Sequence of chain A:
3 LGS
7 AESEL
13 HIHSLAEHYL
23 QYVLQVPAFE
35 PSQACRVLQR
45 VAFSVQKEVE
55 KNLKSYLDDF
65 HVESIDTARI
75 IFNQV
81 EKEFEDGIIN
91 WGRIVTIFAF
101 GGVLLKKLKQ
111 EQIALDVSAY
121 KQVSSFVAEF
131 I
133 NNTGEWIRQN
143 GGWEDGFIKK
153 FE

These two protein chains interact to form a complex.

Interface contacts:
Residue V79 in chain A is in contact with residue L12 in chain B (closest heavy-atom distance 3.6 Å).
Residue N90 in chain A interacts with residue A16 in chain B (closest heavy-atom distance 4.1 Å).
Residue V49 in chain A is in contact with residue I15 in chain B (closest heavy-atom distance 4.1 Å).
Residue Y60 in chain A contacts residue I8 in chain B (closest heavy-atom distance 3.6 Å).
Residue E52 in chain A interacts with residue I15 in chain B (closest heavy-atom distance 3.4 Å).
Residue F153 in chain A interacts with residue L19 in chain B (closest heavy-atom distance 4.0 Å).
Residue V79 in chain A interacts with residue G9 in chain B (closest heavy-atom distance 3.7 Å).
Residue V95 in chain A is in contact with residue L19 in chain B (closest heavy-atom distance 4.0 Å).
Residue R93 in chain A contacts residue A16 in chain B (closest heavy-atom distance 3.5 Å).
Residue E85 in chain A contacts residue R13 in chain B (closest heavy-atom distance 3.0 Å).
Residue N90 in chain A contacts residue D17 in chain B (closest heavy-atom distance 3.0 Å).
Residue F100 in chain A contacts residue L12 in chain B (closest heavy-atom distance 3.9 Å).
Residue K152 in chain A contacts residue E24 in chain B (closest heavy-atom distance 4.5 Å).
Residue F84 in chain A contacts residue R13 in chain B (closest heavy-atom distance 4.8 Å).
Residue G92 in chain A contacts residue N20 in chain B (closest heavy-atom distance 3.2 Å).
Residue F153 in chain A is in contact with residue Y23 in chain B (closest heavy-atom distance 3.6 Å).
Residue K152 in chain A is in contact with residue N20 in chain B (closest heavy-atom distance 2.8 Å).
Residue L57 in chain A contacts residue I8 in chain B (closest heavy-atom distance 4.4 Å).
Residue L57 in chain A interacts with residue I15 in chain B (closest heavy-atom distance 4.8 Å).
Residue L61 in chain A is in contact with residue I8 in chain B (closest heavy-atom distance 4.2 Å).
Residue D63 in chain A is in contact with residue W4 in chain B (closest heavy-atom distance 3.7 Å).
Residue D86 in chain A contacts residue R13 in chain B (closest heavy-atom distance 3.5 Å).
Residue T96 in chain A is in contact with residue L12 in chain B (closest heavy-atom distance 3.8 Å).
Residue K82 in chain A contacts residue A5 in chain B (closest heavy-atom distance 4.4 Å).
Residue T96 in chain A is in contact with residue I15 in chain B (closest heavy-atom distance 4.4 Å).
Residue K82 in chain A is in contact with residue G9 in chain B (closest heavy-atom distance 3.9 Å).
Residue K82 in chain A interacts with residue R13 in chain B (closest heavy-atom distance 2.9 Å).
Residue W91 in chain A interacts with residue N20 in chain B (closest heavy-atom distance 3.5 Å).
Residue V79 in chain A is in contact with residue I8 in chain B (closest heavy-atom distance 3.7 Å).
Residue R44 in chain A is in contact with residue Y23 in chain B (closest heavy-atom distance 3.8 Å).
Residue Q78 in chain A is in contact with residue A5 in chain B (closest heavy-atom distance 3.8 Å).
Residue I75 in chain A contacts residue W4 in chain B (closest heavy-atom distance 3.8 Å).
Residue V49 in chain A interacts with residue L19 in chain B (closest heavy-atom distance 4.1 Å).
Residue F64 in chain A contacts residue W4 in chain B (closest heavy-atom distance 3.5 Å).
Residue Q78 in chain A contacts residue W4 in chain B (closest heavy-atom distance 4.2 Å).
Residue N90 in chain A is in contact with residue N20 in chain B (closest heavy-atom distance 3.5 Å).
Residue V53 in chain A contacts residue I15 in chain B (closest heavy-atom distance 4.2 Å).
Residue V45 in chain A contacts residue L19 in chain B (closest heavy-atom distance 3.9 Å).
Residue R93 in chain A is in contact with residue R13 in chain B (closest heavy-atom distance 3.3 Å).
Residue F64 in chain A contacts residue I8 in chain B (closest heavy-atom distance 3.6 Å).
Residue L57 in chain A contacts residue Q11 in chain B (closest heavy-atom distance 3.7 Å).
Residue T96 in chain A interacts with residue A16 in chain B (closest heavy-atom distance 3.6 Å).
Residue V53 in chain A interacts with residue L12 in chain B (closest heavy-atom distance 3.7 Å).
Residue F100 in chain A is in contact with residue I8 in chain B (closest heavy-atom distance 4.0 Å).
Residue Y60 in chain A interacts with residue E7 in chain B (closest heavy-atom distance 3.8 Å).
Residue E83 in chain A interacts with residue L12 in chain B (closest heavy-atom distance 3.5 Å).
Residue K152 in chain A interacts with residue Y23 in chain B (closest heavy-atom distance 2.7 Å).
Residue E83 in chain A contacts residue R13 in chain B (closest heavy-atom distance 2.9 Å).
Residue V79 in chain A interacts with residue A5 in chain B (closest heavy-atom distance 4.1 Å).
Residue Y60 in chain A contacts residue W4 in chain B (closest heavy-atom distance 4.1 Å).
Residue V79 in chain A interacts with residue W4 in chain B (closest heavy-atom distance 4.4 Å).
Residue Q78 in chain A interacts with residue E3 in chain B (closest heavy-atom distance 4.2 Å).
Residue G92 in chain A contacts residue L19 in chain B (closest heavy-atom distance 4.0 Å).
Residue K82 in chain A is in contact with residue A10 in chain B (closest heavy-atom distance 3.9 Å).
Residue E83 in chain A contacts residue G9 in chain B (closest heavy-atom distance 3.6 Å).
Residue E83 in chain A contacts residue A16 in chain B (closest heavy-atom distance 3.8 Å).
Residue G92 in chain A is in contact with residue A16 in chain B (closest heavy-atom distance 3.5 Å).
Residue K82 in chain A interacts with residue R6 in chain B (closest heavy-atom distance 3.6 Å).
Residue V45 in chain A contacts residue Y23 in chain B (closest heavy-atom distance 5.0 Å).
Residue R93 in chain A is in contact with residue D17 in chain B (closest heavy-atom distance 2.9 Å).

Sequence of chain B:
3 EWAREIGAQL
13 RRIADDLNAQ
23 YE